Contacts between the two chains:
Residue F85 in chain B contacts residue Y316 in chain A (closest heavy-atom distance 4.0 Å).
Residue C108 in chain B is in contact with residue N312 in chain A (closest heavy-atom distance 2.8 Å).
Residue E115 in chain B contacts residue Y316 in chain A (closest heavy-atom distance 4.3 Å).
Residue H83 in chain B contacts residue Y336 in chain A (closest heavy-atom distance 3.1 Å).
Residue P110 in chain B contacts residue N312 in chain A (closest heavy-atom distance 3.3 Å).
Residue W77 in chain B interacts with residue F338 in chain A (closest heavy-atom distance 4.2 Å).
Residue V113 in chain B interacts with residue E310 in chain A (closest heavy-atom distance 4.2 Å).
Residue T111 in chain B interacts with residue T311 in chain A (closest heavy-atom distance 4.8 Å).
Residue P80 in chain B interacts with residue F338 in chain A (closest heavy-atom distance 5.0 Å).
Residue V681 in chain B interacts with residue N312 in chain A (closest heavy-atom distance 3.9 Å).
Residue F85 in chain B interacts with residue M341 in chain A (closest heavy-atom distance 4.8 Å).
Residue Q665 in chain B contacts residue R400 in chain A (closest heavy-atom distance 3.8 Å).
Residue S686 in chain B contacts residue T311 in chain A (closest heavy-atom distance 3.7 Å).
Residue V113 in chain B contacts residue Y318 in chain A (closest heavy-atom distance 4.7 Å).
Residue W77 in chain B is in contact with residue M341 in chain A (closest heavy-atom distance 3.5 Å).
Residue F89 in chain B interacts with residue V375 in chain A (closest heavy-atom distance 3.7 Å).
Residue G684 in chain B interacts with residue T311 in chain A (closest heavy-atom distance 4.2 Å).
Residue S686 in chain B contacts residue T386 in chain A (closest heavy-atom distance 3.4 Å).
Residue V113 in chain B is in contact with residue Y316 in chain A (closest heavy-atom distance 3.7 Å).
Residue F89 in chain B is in contact with residue H373 in chain A (closest heavy-atom distance 4.7 Å).
Residue W511 in chain B is in contact with residue L393 in chain A (closest heavy-atom distance 3.7 Å).
Residue A79 in chain B interacts with residue Y336 in chain A (closest heavy-atom distance 4.6 Å).
Residue D666 in chain B is in contact with residue R400 in chain A (closest heavy-atom distance 3.6 Å).
Residue H114 in chain B is in contact with residue Y316 in chain A (closest heavy-atom distance 5.0 Å).
Residue K145 in chain B interacts with residue N340 in chain A (closest heavy-atom distance 5.0 Å).
Residue F85 in chain B interacts with residue Y336 in chain A (closest heavy-atom distance 3.7 Å).
Residue A79 in chain B is in contact with residue F338 in chain A (closest heavy-atom distance 4.0 Å).
Residue Y685 in chain B contacts residue T311 in chain A (closest heavy-atom distance 4.0 Å).
Residue H112 in chain B interacts with residue V309 in chain A (closest heavy-atom distance 4.3 Å).
Residue W77 in chain B is in contact with residue Y318 in chain A (closest heavy-atom distance 3.5 Å).
Residue W77 in chain B is in contact with residue P339 in chain A (closest heavy-atom distance 4.1 Å).
Residue F85 in chain B is in contact with residue F338 in chain A (closest heavy-atom distance 3.5 Å).
Residue H71 in chain B contacts residue N340 in chain A (closest heavy-atom distance 4.7 Å).
Residue F89 in chain B interacts with residue Y318 in chain A (closest heavy-atom distance 3.3 Å).
Residue F85 in chain B is in contact with residue R314 in chain A (closest heavy-atom distance 4.1 Å).
Residue E115 in chain B interacts with residue R314 in chain A (closest heavy-atom distance 2.5 Å).
Residue W511 in chain B contacts residue Q390 in chain A (closest heavy-atom distance 4.9 Å).
Residue T111 in chain B interacts with residue E310 in chain A (closest heavy-atom distance 3.7 Å).
Residue E87 in chain B is in contact with residue Y318 in chain A (closest heavy-atom distance 2.4 Å).
Residue P110 in chain B is in contact with residue E310 in chain A (closest heavy-atom distance 3.4 Å).
Residue F687 in chain B is in contact with residue T386 in chain A (closest heavy-atom distance 3.4 Å).
Residue V689 in chain B contacts residue Q390 in chain A (closest heavy-atom distance 4.5 Å).
Residue K145 in chain B interacts with residue Y318 in chain A (closest heavy-atom distance 4.6 Å).
Residue D81 in chain B interacts with residue Y336 in chain A (closest heavy-atom distance 3.9 Å).
Residue K688 in chain B is in contact with residue T386 in chain A (closest heavy-atom distance 4.4 Å).
Residue W77 in chain B is in contact with residue N340 in chain A (closest heavy-atom distance 3.5 Å).
Residue V113 in chain B contacts residue V308 in chain A (closest heavy-atom distance 4.5 Å).
Residue T146 in chain B is in contact with residue P339 in chain A (closest heavy-atom distance 4.8 Å).
Residue H112 in chain B is in contact with residue E310 in chain A (closest heavy-atom distance 3.1 Å).
Residue P110 in chain B contacts residue T311 in chain A (closest heavy-atom distance 4.5 Å).
Residue T691 in chain B is in contact with residue L393 in chain A (closest heavy-atom distance 4.7 Å).
Residue V689 in chain B interacts with residue D389 in chain A (closest heavy-atom distance 4.4 Å).
Residue H112 in chain B is in contact with residue M376 in chain A (closest heavy-atom distance 3.6 Å).
Residue H112 in chain B interacts with residue V308 in chain A (closest heavy-atom distance 4.9 Å).
Residue F85 in chain B is in contact with residue V343 in chain A (closest heavy-atom distance 4.7 Å).
Residue V689 in chain B is in contact with residue L393 in chain A (closest heavy-atom distance 4.8 Å).
Residue H112 in chain B is in contact with residue V375 in chain A (closest heavy-atom distance 3.6 Å).

Sequence of chain B:
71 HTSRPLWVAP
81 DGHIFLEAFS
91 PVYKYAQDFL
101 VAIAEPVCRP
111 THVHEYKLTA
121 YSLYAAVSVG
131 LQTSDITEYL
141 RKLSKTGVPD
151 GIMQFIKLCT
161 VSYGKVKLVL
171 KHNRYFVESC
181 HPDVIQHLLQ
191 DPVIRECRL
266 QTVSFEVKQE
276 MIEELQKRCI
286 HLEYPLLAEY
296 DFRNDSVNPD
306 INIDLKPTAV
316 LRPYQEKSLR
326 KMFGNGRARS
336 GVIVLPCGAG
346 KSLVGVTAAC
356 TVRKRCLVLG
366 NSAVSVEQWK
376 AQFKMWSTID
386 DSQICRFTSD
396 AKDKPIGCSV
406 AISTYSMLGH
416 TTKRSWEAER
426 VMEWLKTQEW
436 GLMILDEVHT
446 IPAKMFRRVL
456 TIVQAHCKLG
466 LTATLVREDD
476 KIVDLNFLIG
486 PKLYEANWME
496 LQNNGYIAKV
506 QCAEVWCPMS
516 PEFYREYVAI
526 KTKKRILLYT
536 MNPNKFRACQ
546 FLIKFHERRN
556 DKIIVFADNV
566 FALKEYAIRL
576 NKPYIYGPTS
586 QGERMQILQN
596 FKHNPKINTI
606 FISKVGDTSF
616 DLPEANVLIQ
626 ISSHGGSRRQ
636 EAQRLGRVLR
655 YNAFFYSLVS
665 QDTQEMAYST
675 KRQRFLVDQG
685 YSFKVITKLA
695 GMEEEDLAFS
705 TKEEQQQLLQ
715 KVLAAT

These two protein chains interact to form a complex.

Sequence of chain A:
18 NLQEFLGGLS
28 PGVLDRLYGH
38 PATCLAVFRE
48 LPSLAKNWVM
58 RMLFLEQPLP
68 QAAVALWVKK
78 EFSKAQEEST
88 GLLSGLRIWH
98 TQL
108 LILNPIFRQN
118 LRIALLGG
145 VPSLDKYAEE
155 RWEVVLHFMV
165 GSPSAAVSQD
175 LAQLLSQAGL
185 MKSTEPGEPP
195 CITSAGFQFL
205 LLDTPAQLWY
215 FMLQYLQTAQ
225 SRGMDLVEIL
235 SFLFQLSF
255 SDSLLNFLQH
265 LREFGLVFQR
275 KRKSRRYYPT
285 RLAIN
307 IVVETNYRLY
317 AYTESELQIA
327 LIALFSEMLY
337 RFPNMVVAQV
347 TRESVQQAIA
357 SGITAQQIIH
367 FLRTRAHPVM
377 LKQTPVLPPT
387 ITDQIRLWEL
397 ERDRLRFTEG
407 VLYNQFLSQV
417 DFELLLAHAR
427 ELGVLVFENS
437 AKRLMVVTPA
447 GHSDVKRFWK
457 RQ